Contacts between the two chains:
Residue M37 in protein 1 contacts residue P3 in protein 2 (closest heavy-atom distance 4.0 Å).
Residue R10 in protein 1 interacts with residue M8 in protein 2 (closest heavy-atom distance 2.6 Å).
Residue W98 in protein 1 contacts residue V7 in protein 2 (closest heavy-atom distance 4.2 Å).
Residue W98 in protein 1 is in contact with residue M8 in protein 2 (closest heavy-atom distance 4.0 Å).
Residue M37 in protein 1 contacts residue Q4 in protein 2 (closest heavy-atom distance 4.5 Å).
Residue A59 in protein 1 contacts residue V5 in protein 2 (closest heavy-atom distance 4.5 Å).
Residue L91 in protein 1 is in contact with residue P3 in protein 2 (closest heavy-atom distance 4.2 Å).
Residue D36 in protein 1 is in contact with residue P3 in protein 2 (closest heavy-atom distance 3.4 Å).
Residue D36 in protein 1 contacts residue Q4 in protein 2 (closest heavy-atom distance 2.6 Å).
Residue L57 in protein 1 interacts with residue V5 in protein 2 (closest heavy-atom distance 3.1 Å).
Residue D32 in protein 1 interacts with residue V5 in protein 2 (closest heavy-atom distance 4.3 Å).
Residue T54 in protein 1 interacts with residue P3 in protein 2 (closest heavy-atom distance 4.9 Å).
Residue I100 in protein 1 interacts with residue V5 in protein 2 (closest heavy-atom distance 4.7 Å).
Residue S55 in protein 1 is in contact with residue P3 in protein 2 (closest heavy-atom distance 3.6 Å).
Residue S55 in protein 1 is in contact with residue A2 in protein 2 (closest heavy-atom distance 3.1 Å).
Residue V56 in protein 1 is in contact with residue A2 in protein 2 (closest heavy-atom distance 3.9 Å).
Residue D36 in protein 1 is in contact with residue V5 in protein 2 (closest heavy-atom distance 4.5 Å).
Residue G34 in protein 1 interacts with residue Q4 in protein 2 (closest heavy-atom distance 3.8 Å).
Residue L30 in protein 1 interacts with residue M8 in protein 2 (closest heavy-atom distance 4.4 Å).
Residue A59 in protein 1 contacts residue V7 in protein 2 (closest heavy-atom distance 4.3 Å).
Residue M37 in protein 1 is in contact with residue V5 in protein 2 (closest heavy-atom distance 4.2 Å).
Residue A35 in protein 1 contacts residue Q4 in protein 2 (closest heavy-atom distance 3.5 Å).
Residue V56 in protein 1 interacts with residue P3 in protein 2 (closest heavy-atom distance 3.9 Å).
Residue D36 in protein 1 contacts residue A2 in protein 2 (closest heavy-atom distance 4.4 Å).
Residue L57 in protein 1 contacts residue P3 in protein 2 (closest heavy-atom distance 3.4 Å).
Residue Q62 in protein 1 contacts residue A2 in protein 2 (closest heavy-atom distance 4.7 Å).
Residue G58 in protein 1 is in contact with residue V5 in protein 2 (closest heavy-atom distance 3.8 Å).
Residue A35 in protein 1 is in contact with residue V5 in protein 2 (closest heavy-atom distance 4.0 Å).
Residue L91 in protein 1 interacts with residue V5 in protein 2 (closest heavy-atom distance 4.0 Å).
Residue L57 in protein 1 contacts residue A2 in protein 2 (closest heavy-atom distance 3.6 Å).
Residue L57 in protein 1 is in contact with residue Q4 in protein 2 (closest heavy-atom distance 3.6 Å).
Residue W98 in protein 1 interacts with residue V5 in protein 2 (closest heavy-atom distance 4.7 Å).
Residue G34 in protein 1 is in contact with residue V5 in protein 2 (closest heavy-atom distance 3.8 Å).
Residue R10 in protein 1 is in contact with residue H9 in protein 2 (closest heavy-atom distance 4.0 Å).
Residue V56 in protein 1 is in contact with residue V5 in protein 2 (closest heavy-atom distance 4.2 Å).
Residue V39 in protein 1 is in contact with residue V5 in protein 2 (closest heavy-atom distance 4.2 Å).

This data describes a binding interaction between two proteins.

Sequence of protein 1:
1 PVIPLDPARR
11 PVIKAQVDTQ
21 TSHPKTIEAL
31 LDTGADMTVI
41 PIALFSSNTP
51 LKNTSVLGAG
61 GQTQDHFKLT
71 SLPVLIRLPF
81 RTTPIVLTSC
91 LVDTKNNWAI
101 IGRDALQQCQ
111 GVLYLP

Sequence of protein 2:
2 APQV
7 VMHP